Interface contacts:
Residue S188 in protein 1 interacts with residue L32 in protein 2 (closest heavy-atom distance 3.1 Å).
Residue F170 in protein 1 contacts residue H33 in protein 2 (closest heavy-atom distance 4.0 Å).
Residue G171 in protein 1 is in contact with residue R34 in protein 2 (closest heavy-atom distance 3.8 Å).
Residue S173 in protein 1 interacts with residue H33 in protein 2 (closest heavy-atom distance 3.1 Å).
Residue F170 in protein 1 interacts with residue A31 in protein 2 (closest heavy-atom distance 3.4 Å).
Residue L85 in protein 1 contacts residue A31 in protein 2 (closest heavy-atom distance 3.9 Å).
Residue G171 in protein 1 interacts with residue L32 in protein 2 (closest heavy-atom distance 2.7 Å).
Residue S188 in protein 1 contacts residue A31 in protein 2 (closest heavy-atom distance 3.6 Å).
Residue A187 in protein 1 interacts with residue L32 in protein 2 (closest heavy-atom distance 4.4 Å).
Residue N45 in protein 1 interacts with residue S60 in protein 2 (closest heavy-atom distance 3.1 Å).
Residue F25 in protein 1 is in contact with residue R34 in protein 2 (closest heavy-atom distance 3.0 Å).
Residue V190 in protein 1 is in contact with residue T30 in protein 2 (closest heavy-atom distance 2.9 Å).
Residue I136 in protein 1 contacts residue R34 in protein 2 (closest heavy-atom distance 4.0 Å).
Residue C26 in protein 1 is in contact with residue H33 in protein 2 (closest heavy-atom distance 3.3 Å).
Residue H41 in protein 1 interacts with residue H33 in protein 2 (closest heavy-atom distance 3.4 Å).
Residue V83 in protein 1 is in contact with residue G63 in protein 2 (closest heavy-atom distance 4.2 Å).
Residue H41 in protein 1 interacts with residue L32 in protein 2 (closest heavy-atom distance 3.5 Å).
Residue F189 in protein 1 is in contact with residue A31 in protein 2 (closest heavy-atom distance 4.0 Å).
Residue I136 in protein 1 interacts with residue Y36 in protein 2 (closest heavy-atom distance 4.1 Å).
Residue F25 in protein 1 interacts with residue H33 in protein 2 (closest heavy-atom distance 3.7 Å).
Residue P82 in protein 1 is in contact with residue R62 in protein 2 (closest heavy-atom distance 2.9 Å).
Residue R134 in protein 1 contacts residue R34 in protein 2 (closest heavy-atom distance 3.8 Å).
Residue P82 in protein 1 interacts with residue Q61 in protein 2 (closest heavy-atom distance 3.5 Å).
Residue R191 in protein 1 is in contact with residue G28 in protein 2 (closest heavy-atom distance 3.5 Å).
Residue G192 in protein 1 interacts with residue G28 in protein 2 (closest heavy-atom distance 4.1 Å).
Residue S173 in protein 1 is in contact with residue L32 in protein 2 (closest heavy-atom distance 3.4 Å).
Residue H24 in protein 1 interacts with residue R34 in protein 2 (closest heavy-atom distance 4.3 Å).
Residue R153 in protein 1 contacts residue I29 in protein 2 (closest heavy-atom distance 4.2 Å).
Residue C194 in protein 1 contacts residue L32 in protein 2 (closest heavy-atom distance 4.6 Å).
Residue V83 in protein 1 interacts with residue R62 in protein 2 (closest heavy-atom distance 3.0 Å).
Residue V190 in protein 1 interacts with residue G28 in protein 2 (closest heavy-atom distance 3.7 Å).
Residue F170 in protein 1 is in contact with residue T30 in protein 2 (closest heavy-atom distance 3.5 Å).
Residue N133 in protein 1 contacts residue Q108 in protein 2 (closest heavy-atom distance 3.0 Å).
Residue H41 in protein 1 interacts with residue A31 in protein 2 (closest heavy-atom distance 3.7 Å).
Residue H24 in protein 1 contacts residue Y36 in protein 2 (closest heavy-atom distance 4.6 Å).
Residue F170 in protein 1 interacts with residue R34 in protein 2 (closest heavy-atom distance 4.5 Å).
Residue N84 in protein 1 contacts residue I29 in protein 2 (closest heavy-atom distance 4.4 Å).
Residue F189 in protein 1 interacts with residue L32 in protein 2 (closest heavy-atom distance 3.8 Å).
Residue S188 in protein 1 contacts residue T30 in protein 2 (closest heavy-atom distance 4.3 Å).
Residue F189 in protein 1 is in contact with residue I29 in protein 2 (closest heavy-atom distance 3.5 Å).
Residue G135 in protein 1 contacts residue R34 in protein 2 (closest heavy-atom distance 4.2 Å).
Residue L129 in protein 1 contacts residue R34 in protein 2 (closest heavy-atom distance 3.7 Å).
Residue P82 in protein 1 interacts with residue G63 in protein 2 (closest heavy-atom distance 4.5 Å).
Residue L85 in protein 1 is in contact with residue I29 in protein 2 (closest heavy-atom distance 3.6 Å).
Residue L85 in protein 1 contacts residue R62 in protein 2 (closest heavy-atom distance 4.0 Å).
Residue F170 in protein 1 is in contact with residue L32 in protein 2 (closest heavy-atom distance 3.2 Å).
Residue V190 in protein 1 is in contact with residue L32 in protein 2 (closest heavy-atom distance 3.6 Å).
Residue C169 in protein 1 contacts residue L32 in protein 2 (closest heavy-atom distance 3.6 Å).
Residue G171 in protein 1 interacts with residue H33 in protein 2 (closest heavy-atom distance 4.0 Å).
Residue R191 in protein 1 interacts with residue I29 in protein 2 (closest heavy-atom distance 4.2 Å).
Residue V168 in protein 1 contacts residue L32 in protein 2 (closest heavy-atom distance 3.5 Å).
Residue R21 in protein 1 contacts residue V38 in protein 2 (closest heavy-atom distance 3.2 Å).
Residue N133 in protein 1 contacts residue K107 in protein 2 (closest heavy-atom distance 4.8 Å).
Residue D172 in protein 1 contacts residue L32 in protein 2 (closest heavy-atom distance 3.9 Å).
Residue C42 in protein 1 contacts residue H33 in protein 2 (closest heavy-atom distance 4.2 Å).
Residue N84 in protein 1 is in contact with residue R62 in protein 2 (closest heavy-atom distance 4.6 Å).
Residue Y80 in protein 1 contacts residue Q61 in protein 2 (closest heavy-atom distance 4.1 Å).
Residue F170 in protein 1 contacts residue T23 in protein 2 (closest heavy-atom distance 3.6 Å).
Residue F189 in protein 1 contacts residue T30 in protein 2 (closest heavy-atom distance 3.2 Å).
Residue V190 in protein 1 interacts with residue I29 in protein 2 (closest heavy-atom distance 3.9 Å).

Sequence of protein 2:
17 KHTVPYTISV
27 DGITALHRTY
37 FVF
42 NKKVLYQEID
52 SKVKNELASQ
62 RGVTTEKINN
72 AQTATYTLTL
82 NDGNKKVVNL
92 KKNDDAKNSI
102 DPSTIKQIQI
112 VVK

Sequence of protein 1:
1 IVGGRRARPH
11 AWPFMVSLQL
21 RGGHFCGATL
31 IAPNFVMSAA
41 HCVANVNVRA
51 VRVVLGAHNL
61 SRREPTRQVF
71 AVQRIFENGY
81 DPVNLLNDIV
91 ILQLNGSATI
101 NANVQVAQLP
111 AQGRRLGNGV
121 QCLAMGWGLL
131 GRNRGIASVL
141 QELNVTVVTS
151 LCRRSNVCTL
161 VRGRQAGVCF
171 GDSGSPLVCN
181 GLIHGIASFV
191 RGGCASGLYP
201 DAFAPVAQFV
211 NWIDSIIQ

The following describes two proteins that form a bound complex.